Sequence of chain A:
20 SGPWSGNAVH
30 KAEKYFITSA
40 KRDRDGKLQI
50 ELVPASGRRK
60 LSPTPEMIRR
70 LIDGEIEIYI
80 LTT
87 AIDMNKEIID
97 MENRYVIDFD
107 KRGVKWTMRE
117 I

Contacts between the two chains:
Residue G203 in chain B is in contact with residue T37 in chain A (closest heavy-atom distance 3.2 Å).
Residue V205 in chain B contacts residue A54 in chain A (closest heavy-atom distance 3.4 Å).
Residue D207 in chain B contacts residue A54 in chain A (closest heavy-atom distance 3.5 Å).
Residue D207 in chain B is in contact with residue V28 in chain A (closest heavy-atom distance 4.6 Å).
Residue E137 in chain B contacts residue M114 in chain A (closest heavy-atom distance 3.6 Å).
Residue R215 in chain B is in contact with residue S24 in chain A (closest heavy-atom distance 3.3 Å).
Residue L206 in chain B interacts with residue S55 in chain A (closest heavy-atom distance 3.1 Å).
Residue E204 in chain B contacts residue G56 in chain A (closest heavy-atom distance 3.4 Å).
Residue I197 in chain B interacts with residue L80 in chain A (closest heavy-atom distance 4.5 Å).
Residue E137 in chain B contacts residue E116 in chain A (closest heavy-atom distance 5.0 Å).
Residue R215 in chain B interacts with residue G25 in chain A (closest heavy-atom distance 5.0 Å).
Residue F208 in chain B interacts with residue N26 in chain A (closest heavy-atom distance 4.6 Å).
Residue F134 in chain B interacts with residue M114 in chain A (closest heavy-atom distance 3.9 Å).
Residue E214 in chain B contacts residue G25 in chain A (closest heavy-atom distance 3.3 Å).
Residue I136 in chain B contacts residue W112 in chain A (closest heavy-atom distance 3.9 Å).
Residue E204 in chain B is in contact with residue V52 in chain A (closest heavy-atom distance 4.7 Å).
Residue T211 in chain B is in contact with residue G25 in chain A (closest heavy-atom distance 3.7 Å).
Residue F134 in chain B interacts with residue T82 in chain A (closest heavy-atom distance 4.1 Å).
Residue G194 in chain B contacts residue V28 in chain A (closest heavy-atom distance 4.5 Å).
Residue N138 in chain B is in contact with residue T113 in chain A (closest heavy-atom distance 2.8 Å).
Residue V205 in chain B interacts with residue L80 in chain A (closest heavy-atom distance 4.1 Å).
Residue P212 in chain B interacts with residue G25 in chain A (closest heavy-atom distance 3.2 Å).
Residue S193 in chain B contacts residue V28 in chain A (closest heavy-atom distance 3.7 Å).
Residue E204 in chain B contacts residue R58 in chain A (closest heavy-atom distance 5.0 Å).
Residue V199 in chain B contacts residue L80 in chain A (closest heavy-atom distance 5.0 Å).
Residue N138 in chain B contacts residue K111 in chain A (closest heavy-atom distance 4.4 Å).
Residue V205 in chain B contacts residue T37 in chain A (closest heavy-atom distance 4.6 Å).
Residue V205 in chain B interacts with residue G56 in chain A (closest heavy-atom distance 4.1 Å).
Residue D175 in chain B contacts residue E116 in chain A (closest heavy-atom distance 4.2 Å).
Residue E137 in chain B interacts with residue R115 in chain A (closest heavy-atom distance 3.3 Å).
Residue L206 in chain B contacts residue A54 in chain A (closest heavy-atom distance 3.5 Å).
Residue I135 in chain B interacts with residue M114 in chain A (closest heavy-atom distance 3.8 Å).
Residue Y173 in chain B interacts with residue E116 in chain A (closest heavy-atom distance 3.6 Å).
Residue D207 in chain B interacts with residue H29 in chain A (closest heavy-atom distance 4.1 Å).
Residue V205 in chain B contacts residue V52 in chain A (closest heavy-atom distance 4.1 Å).
Residue P192 in chain B contacts residue V28 in chain A (closest heavy-atom distance 4.5 Å).
Residue V205 in chain B interacts with residue F35 in chain A (closest heavy-atom distance 3.7 Å).
Residue T211 in chain B is in contact with residue N26 in chain A (closest heavy-atom distance 3.9 Å).
Residue I136 in chain B interacts with residue F35 in chain A (closest heavy-atom distance 4.6 Å).
Residue L139 in chain B contacts residue W112 in chain A (closest heavy-atom distance 3.3 Å).
Residue I136 in chain B interacts with residue T113 in chain A (closest heavy-atom distance 4.0 Å).
Residue I135 in chain B contacts residue T113 in chain A (closest heavy-atom distance 5.0 Å).
Residue I197 in chain B is in contact with residue M114 in chain A (closest heavy-atom distance 3.4 Å).
Residue E137 in chain B interacts with residue T113 in chain A (closest heavy-atom distance 2.9 Å).
Residue I136 in chain B contacts residue M114 in chain A (closest heavy-atom distance 3.3 Å).
Residue P213 in chain B contacts residue G25 in chain A (closest heavy-atom distance 4.7 Å).
Residue L206 in chain B interacts with residue G56 in chain A (closest heavy-atom distance 4.5 Å).
Residue V205 in chain B interacts with residue P53 in chain A (closest heavy-atom distance 3.6 Å).
Residue Q176 in chain B contacts residue E116 in chain A (closest heavy-atom distance 4.9 Å).
Residue P212 in chain B is in contact with residue W23 in chain A (closest heavy-atom distance 4.4 Å).
Residue I174 in chain B interacts with residue E116 in chain A (closest heavy-atom distance 3.8 Å).
Residue T211 in chain B is in contact with residue S55 in chain A (closest heavy-atom distance 4.1 Å).
Residue E204 in chain B contacts residue R57 in chain A (closest heavy-atom distance 4.5 Å).
Residue K160 in chain B is in contact with residue I117 in chain A (closest heavy-atom distance 3.5 Å).
Residue E214 in chain B interacts with residue S24 in chain A (closest heavy-atom distance 3.8 Å).
Residue D207 in chain B interacts with residue N26 in chain A (closest heavy-atom distance 3.5 Å).
Residue V205 in chain B contacts residue S55 in chain A (closest heavy-atom distance 4.7 Å).
Residue N138 in chain B interacts with residue W112 in chain A (closest heavy-atom distance 3.3 Å).
Residue Y210 in chain B interacts with residue R57 in chain A (closest heavy-atom distance 4.1 Å).
Residue L139 in chain B contacts residue K33 in chain A (closest heavy-atom distance 4.0 Å).

The following describes two proteins that form a bound complex.

Sequence of chain B:
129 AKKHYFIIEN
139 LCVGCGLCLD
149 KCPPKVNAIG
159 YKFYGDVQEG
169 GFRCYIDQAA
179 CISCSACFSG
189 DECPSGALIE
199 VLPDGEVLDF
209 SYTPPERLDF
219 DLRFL